These two protein chains interact to form a complex.

Residue-level contacts at the interface:
Residue T65 in chain B is in contact with residue T8 in chain A (closest heavy-atom distance 3.7 Å).
Residue V26 in chain B is in contact with residue E51 in chain A (closest heavy-atom distance 3.6 Å).
Residue Q47 in chain B contacts residue E29 in chain A (closest heavy-atom distance 3.1 Å).
Residue E22 in chain B is in contact with residue T58 in chain A (closest heavy-atom distance 3.3 Å).
Residue V5 in chain B is in contact with residue A72 in chain A (closest heavy-atom distance 3.8 Å).
Residue V5 in chain B interacts with residue M69 in chain A (closest heavy-atom distance 3.5 Å).
Residue E22 in chain B is in contact with residue I55 in chain A (closest heavy-atom distance 3.5 Å).
Residue I55 in chain B contacts residue E22 in chain A (closest heavy-atom distance 3.5 Å).
Residue L12 in chain B interacts with residue L62 in chain A (closest heavy-atom distance 4.0 Å).
Residue L15 in chain B is in contact with residue E61 in chain A (closest heavy-atom distance 3.1 Å).
Residue Q47 in chain B interacts with residue Y33 in chain A (closest heavy-atom distance 2.7 Å).
Residue K11 in chain B is in contact with residue E61 in chain A (closest heavy-atom distance 3.3 Å).
Residue K68 in chain B interacts with residue T8 in chain A (closest heavy-atom distance 3.8 Å).
Residue E51 in chain B contacts residue Q25 in chain A (closest heavy-atom distance 3.4 Å).
Residue T8 in chain B interacts with residue T65 in chain A (closest heavy-atom distance 3.8 Å).
Residue L15 in chain B contacts residue T58 in chain A (closest heavy-atom distance 3.6 Å).
Residue E29 in chain B is in contact with residue Q47 in chain A (closest heavy-atom distance 3.4 Å).
Residue T58 in chain B contacts residue I19 in chain A (closest heavy-atom distance 3.4 Å).
Residue T58 in chain B is in contact with residue L15 in chain A (closest heavy-atom distance 3.5 Å).
Residue L15 in chain B interacts with residue T65 in chain A (closest heavy-atom distance 3.5 Å).
Residue I55 in chain B contacts residue V26 in chain A (closest heavy-atom distance 3.7 Å).
Residue K44 in chain B is in contact with residue Y33 in chain A (closest heavy-atom distance 3.2 Å).
Residue M69 in chain B is in contact with residue T8 in chain A (closest heavy-atom distance 3.6 Å).
Residue Q9 in chain B contacts residue M69 in chain A (closest heavy-atom distance 3.5 Å).
Residue L62 in chain B is in contact with residue I19 in chain A (closest heavy-atom distance 3.5 Å).
Residue E22 in chain B interacts with residue Q54 in chain A (closest heavy-atom distance 3.3 Å).
Residue L62 in chain B interacts with residue L15 in chain A (closest heavy-atom distance 3.8 Å).
Residue H66 in chain B is in contact with residue L12 in chain A (closest heavy-atom distance 3.6 Å).
Residue M69 in chain B interacts with residue Q9 in chain A (closest heavy-atom distance 3.8 Å).
Residue Q54 in chain B contacts residue E22 in chain A (closest heavy-atom distance 3.3 Å).
Residue Y33 in chain B is in contact with residue Q47 in chain A (closest heavy-atom distance 2.5 Å).
Residue M69 in chain B is in contact with residue L12 in chain A (closest heavy-atom distance 4.0 Å).
Residue I19 in chain B contacts residue V59 in chain A (closest heavy-atom distance 3.7 Å).
Residue T65 in chain B contacts residue K11 in chain A (closest heavy-atom distance 3.3 Å).
Residue E29 in chain B interacts with residue E51 in chain A (closest heavy-atom distance 2.5 Å).
Residue K44 in chain B is in contact with residue N37 in chain A (closest heavy-atom distance 4.0 Å).
Residue E51 in chain B interacts with residue V26 in chain A (closest heavy-atom distance 4.0 Å).
Residue Q25 in chain B is in contact with residue E51 in chain A (closest heavy-atom distance 3.8 Å).
Residue Q36 in chain B interacts with residue K44 in chain A (closest heavy-atom distance 3.0 Å).
Residue E61 in chain B interacts with residue L15 in chain A (closest heavy-atom distance 3.8 Å).
Residue L12 in chain B interacts with residue M69 in chain A (closest heavy-atom distance 3.9 Å).
Residue T65 in chain B is in contact with residue L12 in chain A (closest heavy-atom distance 3.4 Å).
Residue L12 in chain B is in contact with residue T65 in chain A (closest heavy-atom distance 3.2 Å).
Residue Q48 in chain B is in contact with residue Y33 in chain A (closest heavy-atom distance 3.8 Å).
Residue L16 in chain B is in contact with residue L62 in chain A (closest heavy-atom distance 3.6 Å).
Residue K44 in chain B is in contact with residue Q36 in chain A (closest heavy-atom distance 3.7 Å).
Residue V5 in chain B is in contact with residue Y73 in chain A (closest heavy-atom distance 4.0 Å).
Residue L62 in chain B is in contact with residue L12 in chain A (closest heavy-atom distance 3.6 Å).
Residue K11 in chain B is in contact with residue T65 in chain A (closest heavy-atom distance 3.9 Å).
Residue Y33 in chain B contacts residue K44 in chain A (closest heavy-atom distance 3.9 Å).
Residue T65 in chain B interacts with residue L15 in chain A (closest heavy-atom distance 3.6 Å).
Residue T8 in chain B contacts residue M69 in chain A (closest heavy-atom distance 3.2 Å).
Residue F23 in chain B is in contact with residue I55 in chain A (closest heavy-atom distance 3.8 Å).
Residue M69 in chain B contacts residue V5 in chain A (closest heavy-atom distance 3.6 Å).
Residue E51 in chain B contacts residue E29 in chain A (closest heavy-atom distance 2.4 Å).
Residue T58 in chain B interacts with residue E22 in chain A (closest heavy-atom distance 3.1 Å).
Residue L12 in chain B is in contact with residue H66 in chain A (closest heavy-atom distance 3.4 Å).
Residue L15 in chain B contacts residue L62 in chain A (closest heavy-atom distance 3.5 Å).
Residue A72 in chain B interacts with residue V5 in chain A (closest heavy-atom distance 4.1 Å).
Residue I55 in chain B interacts with residue F23 in chain A (closest heavy-atom distance 3.9 Å).

Sequence of chain A:
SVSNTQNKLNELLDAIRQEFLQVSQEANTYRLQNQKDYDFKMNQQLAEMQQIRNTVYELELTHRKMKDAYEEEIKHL

Sequence of chain B:
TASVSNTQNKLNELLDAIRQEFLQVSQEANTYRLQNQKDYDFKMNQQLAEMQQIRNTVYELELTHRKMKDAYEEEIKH